Sequence of the first protein:
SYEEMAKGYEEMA

This data describes a binding interaction between two proteins.

Residue-level contacts at the interface:
Residue N5 in the second protein contacts residue E21 in the first protein (closest heavy-atom distance 3.4 Å).
Residue Y8 in the second protein interacts with residue M22 in the first protein (closest heavy-atom distance 3.2 Å).
Residue W49 in the second protein interacts with residue Y12 in the first protein (closest heavy-atom distance 3.4 Å).
Residue Y8 in the second protein interacts with residue G18 in the first protein (closest heavy-atom distance 3.4 Å).
Residue N4 in the second protein is in contact with residue E21 in the first protein (closest heavy-atom distance 4.8 Å).
Residue Y7 in the second protein contacts residue E21 in the first protein (closest heavy-atom distance 2.9 Å).
Residue Y8 in the second protein contacts residue E21 in the first protein (closest heavy-atom distance 2.8 Å).
Residue G51 in the second protein is in contact with residue Y19 in the first protein (closest heavy-atom distance 4.0 Å).
Residue Y7 in the second protein is in contact with residue K17 in the first protein (closest heavy-atom distance 3.6 Å).
Residue I50 in the second protein interacts with residue Y19 in the first protein (closest heavy-atom distance 3.4 Å).
Residue K6 in the second protein contacts residue E21 in the first protein (closest heavy-atom distance 3.0 Å).
Residue V16 in the second protein contacts residue M15 in the first protein (closest heavy-atom distance 3.8 Å).
Residue F52 in the second protein contacts residue Y19 in the first protein (closest heavy-atom distance 3.5 Å).
Residue Y7 in the second protein is in contact with residue E14 in the first protein (closest heavy-atom distance 3.9 Å).
Residue Y7 in the second protein interacts with residue G18 in the first protein (closest heavy-atom distance 3.5 Å).

Sequence of the second protein:
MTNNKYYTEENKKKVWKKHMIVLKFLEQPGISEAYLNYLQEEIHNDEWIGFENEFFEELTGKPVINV